Interface contacts:
Residue H27 in protein 1 is in contact with residue H27 in protein 2 (closest heavy-atom distance 3.8 Å).
Residue L23 in protein 1 is in contact with residue F24 in protein 2 (closest heavy-atom distance 3.7 Å).
Residue A55 in protein 1 interacts with residue I59 in protein 2 (closest heavy-atom distance 3.7 Å).
Residue L52 in protein 1 interacts with residue A55 in protein 2 (closest heavy-atom distance 4.0 Å).
Residue L62 in protein 1 contacts residue I59 in protein 2 (closest heavy-atom distance 3.9 Å).
Residue E58 in protein 1 contacts residue I59 in protein 2 (closest heavy-atom distance 3.7 Å).
Residue Q65 in protein 1 is in contact with residue Q70 in protein 2 (closest heavy-atom distance 3.1 Å).
Residue V45 in protein 1 is in contact with residue S41 in protein 2 (closest heavy-atom distance 3.7 Å).
Residue F24 in protein 1 interacts with residue L20 in protein 2 (closest heavy-atom distance 3.9 Å).
Residue E49 in protein 1 interacts with residue R44 in protein 2 (closest heavy-atom distance 3.2 Å).
Residue I59 in protein 1 interacts with residue I59 in protein 2 (closest heavy-atom distance 3.7 Å).
Residue E58 in protein 1 contacts residue R63 in protein 2 (closest heavy-atom distance 2.7 Å).
Residue V45 in protein 1 is in contact with residue R44 in protein 2 (closest heavy-atom distance 3.8 Å).
Residue R35 in protein 1 interacts with residue V34 in protein 2 (closest heavy-atom distance 3.4 Å).
Residue N66 in protein 1 interacts with residue I69 in protein 2 (closest heavy-atom distance 3.8 Å).
Residue I59 in protein 1 contacts residue A55 in protein 2 (closest heavy-atom distance 3.7 Å).
Residue M73 in protein 1 is in contact with residue K72 in protein 2 (closest heavy-atom distance 4.1 Å).
Residue L52 in protein 1 is in contact with residue L52 in protein 2 (closest heavy-atom distance 4.0 Å).
Residue S41 in protein 1 contacts residue V45 in protein 2 (closest heavy-atom distance 4.0 Å).
Residue V45 in protein 1 is in contact with residue L48 in protein 2 (closest heavy-atom distance 3.8 Å).
Residue R44 in protein 1 contacts residue E49 in protein 2 (closest heavy-atom distance 3.4 Å).
Residue E49 in protein 1 interacts with residue L48 in protein 2 (closest heavy-atom distance 3.8 Å).
Residue L20 in protein 1 contacts residue F24 in protein 2 (closest heavy-atom distance 3.7 Å).
Residue R44 in protein 1 interacts with residue V45 in protein 2 (closest heavy-atom distance 3.8 Å).
Residue V45 in protein 1 is in contact with residue V45 in protein 2 (closest heavy-atom distance 3.6 Å).
Residue M73 in protein 1 contacts residue I69 in protein 2 (closest heavy-atom distance 3.7 Å).
Residue V34 in protein 1 interacts with residue R35 in protein 2 (closest heavy-atom distance 3.5 Å).
Residue Q65 in protein 1 interacts with residue N66 in protein 2 (closest heavy-atom distance 3.1 Å).
Residue N66 in protein 1 is in contact with residue Q65 in protein 2 (closest heavy-atom distance 3.9 Å).
Residue L38 in protein 1 interacts with residue R37 in protein 2 (closest heavy-atom distance 3.7 Å).
Residue L38 in protein 1 interacts with residue L38 in protein 2 (closest heavy-atom distance 3.7 Å).
Residue L30 in protein 1 is in contact with residue R35 in protein 2 (closest heavy-atom distance 3.7 Å).
Residue R37 in protein 1 interacts with residue L38 in protein 2 (closest heavy-atom distance 3.7 Å).
Residue R63 in protein 1 contacts residue L62 in protein 2 (closest heavy-atom distance 3.8 Å).
Residue S41 in protein 1 is in contact with residue L38 in protein 2 (closest heavy-atom distance 4.1 Å).
Residue L48 in protein 1 interacts with residue V45 in protein 2 (closest heavy-atom distance 3.7 Å).
Residue L20 in protein 1 contacts residue L20 in protein 2 (closest heavy-atom distance 4.0 Å).
Residue L62 in protein 1 interacts with residue R63 in protein 2 (closest heavy-atom distance 3.4 Å).
Residue L52 in protein 1 interacts with residue L48 in protein 2 (closest heavy-atom distance 3.8 Å).
Residue S41 in protein 1 contacts residue L42 in protein 2 (closest heavy-atom distance 3.6 Å).
Residue L48 in protein 1 interacts with residue L48 in protein 2 (closest heavy-atom distance 3.9 Å).
Residue N66 in protein 1 interacts with residue L62 in protein 2 (closest heavy-atom distance 3.5 Å).
Residue I59 in protein 1 contacts residue E58 in protein 2 (closest heavy-atom distance 3.6 Å).
Residue L48 in protein 1 contacts residue E49 in protein 2 (closest heavy-atom distance 4.0 Å).
Residue F24 in protein 1 interacts with residue F24 in protein 2 (closest heavy-atom distance 3.7 Å).
Residue R37 in protein 1 is in contact with residue R35 in protein 2 (closest heavy-atom distance 3.9 Å).
Residue R63 in protein 1 interacts with residue E58 in protein 2 (closest heavy-atom distance 2.8 Å).
Residue F24 in protein 1 interacts with residue L23 in protein 2 (closest heavy-atom distance 3.6 Å).
Residue E51 in protein 1 is in contact with residue L52 in protein 2 (closest heavy-atom distance 3.5 Å).
Residue I59 in protein 1 interacts with residue L62 in protein 2 (closest heavy-atom distance 3.8 Å).
Residue L52 in protein 1 interacts with residue E51 in protein 2 (closest heavy-atom distance 3.4 Å).
Residue D31 in protein 1 interacts with residue D31 in protein 2 (closest heavy-atom distance 3.7 Å).
Residue V34 in protein 1 contacts residue V34 in protein 2 (closest heavy-atom distance 3.8 Å).
Residue L48 in protein 1 interacts with residue L52 in protein 2 (closest heavy-atom distance 4.1 Å).
Residue I69 in protein 1 contacts residue I69 in protein 2 (closest heavy-atom distance 3.8 Å).
Residue S41 in protein 1 contacts residue S41 in protein 2 (closest heavy-atom distance 2.5 Å).
Residue N66 in protein 1 interacts with residue N66 in protein 2 (closest heavy-atom distance 2.9 Å).
Residue V34 in protein 1 is in contact with residue L38 in protein 2 (closest heavy-atom distance 4.0 Å).
Residue L62 in protein 1 contacts residue L62 in protein 2 (closest heavy-atom distance 3.9 Å).
Residue A55 in protein 1 contacts residue A55 in protein 2 (closest heavy-atom distance 3.9 Å).

Sequence of protein 1:
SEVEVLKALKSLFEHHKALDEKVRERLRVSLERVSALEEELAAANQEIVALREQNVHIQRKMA

Sequence of protein 2:
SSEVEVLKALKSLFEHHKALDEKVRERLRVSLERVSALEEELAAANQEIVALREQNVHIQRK

These two protein chains interact to form a complex.